This data describes a binding interaction between two proteins.

Contacts between the two chains:
Residue N293 in the second protein is in contact with residue L28 in the first protein (closest heavy-atom distance 3.8 Å).
Residue R312 in the second protein interacts with residue H29 in the first protein (closest heavy-atom distance 3.7 Å).
Residue R414 in the second protein interacts with residue R14 in the first protein (closest heavy-atom distance 3.7 Å).
Residue L318 in the second protein interacts with residue L28 in the first protein (closest heavy-atom distance 3.6 Å).
Residue I45 in the second protein interacts with residue E7 in the first protein (closest heavy-atom distance 3.4 Å).
Residue P339 in the second protein contacts residue I26 in the first protein (closest heavy-atom distance 3.5 Å).
Residue D100 in the second protein interacts with residue F13 in the first protein (closest heavy-atom distance 3.6 Å).
Residue T46 in the second protein contacts residue E7 in the first protein (closest heavy-atom distance 3.0 Å).
Residue V44 in the second protein contacts residue L9 in the first protein (closest heavy-atom distance 3.0 Å).
Residue P412 in the second protein is in contact with residue R14 in the first protein (closest heavy-atom distance 3.0 Å).
Residue W417 in the second protein contacts residue R14 in the first protein (closest heavy-atom distance 3.6 Å).
Residue F99 in the second protein is in contact with residue R14 in the first protein (closest heavy-atom distance 3.0 Å).
Residue I358 in the second protein contacts residue K34 in the first protein (closest heavy-atom distance 3.5 Å).
Residue D310 in the second protein interacts with residue L28 in the first protein (closest heavy-atom distance 3.6 Å).
Residue E101 in the second protein is in contact with residue F13 in the first protein (closest heavy-atom distance 3.4 Å).
Residue A116 in the second protein contacts residue L11 in the first protein (closest heavy-atom distance 3.8 Å).
Residue A116 in the second protein is in contact with residue L8 in the first protein (closest heavy-atom distance 3.4 Å).
Residue R414 in the second protein interacts with residue E15 in the first protein (closest heavy-atom distance 3.1 Å).
Residue I45 in the second protein contacts residue L8 in the first protein (closest heavy-atom distance 3.6 Å).
Residue F99 in the second protein is in contact with residue L11 in the first protein (closest heavy-atom distance 3.9 Å).
Residue Y120 in the second protein contacts residue L8 in the first protein (closest heavy-atom distance 3.8 Å).
Residue I122 in the second protein is in contact with residue T6 in the first protein (closest heavy-atom distance 3.5 Å).
Residue G359 in the second protein is in contact with residue R38 in the first protein (closest heavy-atom distance 3.7 Å).
Residue R395 in the second protein interacts with residue V18 in the first protein (closest heavy-atom distance 3.7 Å).
Residue L43 in the second protein interacts with residue V10 in the first protein (closest heavy-atom distance 3.4 Å).
Residue E101 in the second protein contacts residue R14 in the first protein (closest heavy-atom distance 3.1 Å).
Residue R395 in the second protein interacts with residue R14 in the first protein (closest heavy-atom distance 2.9 Å).
Residue H319 in the second protein is in contact with residue S35 in the first protein (closest heavy-atom distance 2.8 Å).
Residue L43 in the second protein is in contact with residue L8 in the first protein (closest heavy-atom distance 3.8 Å).
Residue F106 in the second protein is in contact with residue F13 in the first protein (closest heavy-atom distance 3.8 Å).
Residue H47 in the second protein is in contact with residue T6 in the first protein (closest heavy-atom distance 3.8 Å).
Residue D42 in the second protein interacts with residue R12 in the first protein (closest heavy-atom distance 2.9 Å).
Residue V44 in the second protein contacts residue L8 in the first protein (closest heavy-atom distance 3.7 Å).
Residue V44 in the second protein interacts with residue V10 in the first protein (closest heavy-atom distance 3.2 Å).
Residue Q115 in the second protein is in contact with residue L8 in the first protein (closest heavy-atom distance 3.6 Å).
Residue T46 in the second protein contacts residue T6 in the first protein (closest heavy-atom distance 3.5 Å).
Residue E338 in the second protein is in contact with residue I26 in the first protein (closest heavy-atom distance 3.0 Å).
Residue R113 in the second protein contacts residue F13 in the first protein (closest heavy-atom distance 3.5 Å).
Residue I45 in the second protein contacts residue T6 in the first protein (closest heavy-atom distance 3.2 Å).
Residue D337 in the second protein interacts with residue N23 in the first protein (closest heavy-atom distance 3.4 Å).
Residue R414 in the second protein interacts with residue G17 in the first protein (closest heavy-atom distance 3.8 Å).
Residue N313 in the second protein interacts with residue R32 in the first protein (closest heavy-atom distance 3.5 Å).
Residue E338 in the second protein interacts with residue P25 in the first protein (closest heavy-atom distance 3.4 Å).
Residue H47 in the second protein contacts residue E5 in the first protein (closest heavy-atom distance 2.9 Å).
Residue S411 in the second protein is in contact with residue R14 in the first protein (closest heavy-atom distance 2.7 Å).
Residue L318 in the second protein contacts residue S35 in the first protein (closest heavy-atom distance 3.6 Å).
Residue R317 in the second protein is in contact with residue R32 in the first protein (closest heavy-atom distance 3.6 Å).
Residue D42 in the second protein is in contact with residue R14 in the first protein (closest heavy-atom distance 2.8 Å).
Residue Y120 in the second protein interacts with residue T6 in the first protein (closest heavy-atom distance 3.0 Å).
Residue Q316 in the second protein contacts residue R32 in the first protein (closest heavy-atom distance 2.8 Å).
Residue A114 in the second protein contacts residue L11 in the first protein (closest heavy-atom distance 3.9 Å).
Residue D42 in the second protein is in contact with residue L11 in the first protein (closest heavy-atom distance 3.4 Å).
Residue R414 in the second protein interacts with residue V18 in the first protein (closest heavy-atom distance 3.3 Å).
Residue Q115 in the second protein is in contact with residue L11 in the first protein (closest heavy-atom distance 3.5 Å).
Residue F99 in the second protein is in contact with residue F13 in the first protein (closest heavy-atom distance 3.3 Å).
Residue L318 in the second protein interacts with residue R32 in the first protein (closest heavy-atom distance 3.5 Å).
Residue N293 in the second protein contacts residue I26 in the first protein (closest heavy-atom distance 3.0 Å).
Residue V37 in the second protein contacts residue V10 in the first protein (closest heavy-atom distance 3.6 Å).
Residue N98 in the second protein interacts with residue F13 in the first protein (closest heavy-atom distance 3.5 Å).
Residue D100 in the second protein is in contact with residue R14 in the first protein (closest heavy-atom distance 3.2 Å).

Sequence of the second protein:
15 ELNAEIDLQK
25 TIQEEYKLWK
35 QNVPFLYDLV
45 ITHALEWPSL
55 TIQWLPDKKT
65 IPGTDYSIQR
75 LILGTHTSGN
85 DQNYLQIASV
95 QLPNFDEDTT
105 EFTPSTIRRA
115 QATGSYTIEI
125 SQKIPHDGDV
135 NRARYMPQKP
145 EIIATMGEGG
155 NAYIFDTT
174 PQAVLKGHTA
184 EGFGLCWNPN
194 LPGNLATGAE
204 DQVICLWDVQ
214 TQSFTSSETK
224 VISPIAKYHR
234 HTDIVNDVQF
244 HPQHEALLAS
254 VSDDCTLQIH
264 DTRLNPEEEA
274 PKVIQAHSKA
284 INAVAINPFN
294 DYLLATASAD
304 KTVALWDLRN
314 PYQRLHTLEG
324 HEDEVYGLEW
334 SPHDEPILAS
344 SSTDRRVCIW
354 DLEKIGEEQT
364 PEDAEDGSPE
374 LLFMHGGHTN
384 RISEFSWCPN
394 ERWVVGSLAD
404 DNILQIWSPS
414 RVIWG

Sequence of the first protein:
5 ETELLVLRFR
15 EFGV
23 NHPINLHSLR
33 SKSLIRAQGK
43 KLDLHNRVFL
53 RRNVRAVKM